Sequence of protein 2:
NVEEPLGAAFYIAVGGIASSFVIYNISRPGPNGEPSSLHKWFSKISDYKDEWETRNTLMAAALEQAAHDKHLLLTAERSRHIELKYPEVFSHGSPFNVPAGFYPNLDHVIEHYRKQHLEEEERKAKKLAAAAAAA

Residue-level contacts at the interface:
Residue I127 in protein 2 interacts with residue Y25 in protein 1 (closest heavy-atom distance 3.1 Å).
Residue V143 in protein 2 is in contact with residue P11 in protein 1 (closest heavy-atom distance 3.9 Å).
Residue F141 in protein 2 interacts with residue G10 in protein 1 (closest heavy-atom distance 3.1 Å).
Residue F141 in protein 2 is in contact with residue P11 in protein 1 (closest heavy-atom distance 3.8 Å).
Residue S139 in protein 2 is in contact with residue P11 in protein 1 (closest heavy-atom distance 4.0 Å).
Residue L151 in protein 2 interacts with residue A23 in protein 1 (closest heavy-atom distance 3.8 Å).
Residue R125 in protein 2 contacts residue P34 in protein 1 (closest heavy-atom distance 3.7 Å).
Residue H137 in protein 2 interacts with residue S3 in protein 1 (closest heavy-atom distance 4.0 Å).
Residue S124 in protein 2 contacts residue E31 in protein 1 (closest heavy-atom distance 3.2 Å).
Residue Y158 in protein 2 is in contact with residue V26 in protein 1 (closest heavy-atom distance 3.5 Å).
Residue Y148 in protein 2 contacts residue P11 in protein 1 (closest heavy-atom distance 3.7 Å).
Residue H126 in protein 2 is in contact with residue Y25 in protein 1 (closest heavy-atom distance 3.8 Å).
Residue S139 in protein 2 interacts with residue G10 in protein 1 (closest heavy-atom distance 3.8 Å).
Residue V154 in protein 2 interacts with residue V26 in protein 1 (closest heavy-atom distance 4.3 Å).
Residue G138 in protein 2 contacts residue Y5 in protein 1 (closest heavy-atom distance 3.5 Å).
Residue V134 in protein 2 interacts with residue L22 in protein 1 (closest heavy-atom distance 3.9 Å).
Residue F135 in protein 2 contacts residue A23 in protein 1 (closest heavy-atom distance 3.6 Å).
Residue F147 in protein 2 contacts residue P11 in protein 1 (closest heavy-atom distance 3.3 Å).
Residue F141 in protein 2 contacts residue G9 in protein 1 (closest heavy-atom distance 3.5 Å).
Residue S139 in protein 2 contacts residue G9 in protein 1 (closest heavy-atom distance 2.6 Å).
Residue F147 in protein 2 interacts with residue P16 in protein 1 (closest heavy-atom distance 3.2 Å).
Residue H126 in protein 2 interacts with residue E31 in protein 1 (closest heavy-atom distance 4.0 Å).
Residue Y148 in protein 2 contacts residue F15 in protein 1 (closest heavy-atom distance 3.6 Å).
Residue S139 in protein 2 is in contact with residue G4 in protein 1 (closest heavy-atom distance 2.9 Å).
Residue G138 in protein 2 is in contact with residue S3 in protein 1 (closest heavy-atom distance 4.3 Å).
Residue N142 in protein 2 contacts residue G10 in protein 1 (closest heavy-atom distance 3.7 Å).
Residue N142 in protein 2 is in contact with residue N8 in protein 1 (closest heavy-atom distance 3.1 Å).
Residue S139 in protein 2 is in contact with residue Y5 in protein 1 (closest heavy-atom distance 3.6 Å).
Residue P149 in protein 2 contacts residue P16 in protein 1 (closest heavy-atom distance 4.0 Å).
Residue H153 in protein 2 contacts residue T27 in protein 1 (closest heavy-atom distance 3.4 Å).
Residue F135 in protein 2 interacts with residue Q19 in protein 1 (closest heavy-atom distance 3.4 Å).
Residue F147 in protein 2 is in contact with residue R13 in protein 1 (closest heavy-atom distance 4.2 Å).
Residue G138 in protein 2 is in contact with residue F15 in protein 1 (closest heavy-atom distance 4.0 Å).
Residue L129 in protein 2 is in contact with residue V26 in protein 1 (closest heavy-atom distance 4.0 Å).
Residue F147 in protein 2 is in contact with residue F15 in protein 1 (closest heavy-atom distance 4.0 Å).
Residue H153 in protein 2 contacts residue A23 in protein 1 (closest heavy-atom distance 3.6 Å).
Residue H157 in protein 2 is in contact with residue V26 in protein 1 (closest heavy-atom distance 3.4 Å).
Residue F135 in protein 2 contacts residue V26 in protein 1 (closest heavy-atom distance 3.8 Å).
Residue H126 in protein 2 interacts with residue S29 in protein 1 (closest heavy-atom distance 2.8 Å).
Residue P144 in protein 2 interacts with residue P11 in protein 1 (closest heavy-atom distance 4.0 Å).
Residue H157 in protein 2 is in contact with residue T27 in protein 1 (closest heavy-atom distance 4.5 Å).
Residue H137 in protein 2 is in contact with residue Y5 in protein 1 (closest heavy-atom distance 4.3 Å).
Residue P149 in protein 2 interacts with residue E20 in protein 1 (closest heavy-atom distance 4.7 Å).
Residue S136 in protein 2 is in contact with residue Q19 in protein 1 (closest heavy-atom distance 4.8 Å).
Residue N142 in protein 2 contacts residue G9 in protein 1 (closest heavy-atom distance 4.2 Å).
Residue R125 in protein 2 contacts residue Y25 in protein 1 (closest heavy-atom distance 3.7 Å).
Residue N142 in protein 2 interacts with residue P11 in protein 1 (closest heavy-atom distance 3.5 Å).
Residue G138 in protein 2 is in contact with residue G4 in protein 1 (closest heavy-atom distance 3.4 Å).
Residue R125 in protein 2 contacts residue K37 in protein 1 (closest heavy-atom distance 4.0 Å).
Residue H137 in protein 2 contacts residue F15 in protein 1 (closest heavy-atom distance 3.5 Å).
Residue V134 in protein 2 interacts with residue Q19 in protein 1 (closest heavy-atom distance 3.6 Å).
Residue F135 in protein 2 contacts residue L22 in protein 1 (closest heavy-atom distance 3.6 Å).
Residue Y148 in protein 2 interacts with residue G4 in protein 1 (closest heavy-atom distance 4.5 Å).
Residue V134 in protein 2 is in contact with residue F15 in protein 1 (closest heavy-atom distance 4.7 Å).
Residue H126 in protein 2 interacts with residue S30 in protein 1 (closest heavy-atom distance 3.8 Å).
Residue V154 in protein 2 is in contact with residue T27 in protein 1 (closest heavy-atom distance 4.3 Å).
Residue L151 in protein 2 contacts residue Q19 in protein 1 (closest heavy-atom distance 3.4 Å).
Residue V154 in protein 2 contacts residue A23 in protein 1 (closest heavy-atom distance 3.6 Å).
Residue P149 in protein 2 is in contact with residue Q19 in protein 1 (closest heavy-atom distance 3.8 Å).
Residue F147 in protein 2 interacts with residue S12 in protein 1 (closest heavy-atom distance 2.9 Å).

Sequence of protein 1:
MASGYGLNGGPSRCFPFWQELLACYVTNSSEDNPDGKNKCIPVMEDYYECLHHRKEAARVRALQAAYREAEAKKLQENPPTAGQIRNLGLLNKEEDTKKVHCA

The following describes two proteins that form a bound complex.